Interface contacts:
Residue R61 in chain A interacts with residue V115 in chain B (closest heavy-atom distance 3.7 Å).
Residue H83 in chain A interacts with residue L144 in chain B (closest heavy-atom distance 4.0 Å).
Residue N56 in chain A is in contact with residue K114 in chain B (closest heavy-atom distance 3.7 Å).
Residue D53 in chain A is in contact with residue F110 in chain B (closest heavy-atom distance 3.2 Å).
Residue D53 in chain A contacts residue K114 in chain B (closest heavy-atom distance 3.3 Å).
Residue P165 in chain A is in contact with residue E168 in chain B (closest heavy-atom distance 3.8 Å).
Residue R167 in chain A contacts residue R77 in chain B (closest heavy-atom distance 3.5 Å).
Residue K52 in chain A contacts residue S122 in chain B (closest heavy-atom distance 4.1 Å).
Residue R57 in chain A is in contact with residue Y86 in chain B (closest heavy-atom distance 4.0 Å).
Residue A159 in chain A contacts residue V115 in chain B (closest heavy-atom distance 4.4 Å).
Residue K160 in chain A interacts with residue D116 in chain B (closest heavy-atom distance 3.3 Å).
Residue I55 in chain A is in contact with residue E147 in chain B (closest heavy-atom distance 3.3 Å).
Residue H83 in chain A contacts residue L148 in chain B (closest heavy-atom distance 4.3 Å).
Residue K64 in chain A contacts residue L158 in chain B (closest heavy-atom distance 3.4 Å).
Residue R61 in chain A contacts residue V160 in chain B (closest heavy-atom distance 3.7 Å).
Residue R57 in chain A contacts residue V115 in chain B (closest heavy-atom distance 3.1 Å).
Residue R57 in chain A interacts with residue A112 in chain B (closest heavy-atom distance 3.2 Å).
Residue D53 in chain A contacts residue S122 in chain B (closest heavy-atom distance 3.4 Å).
Residue K64 in chain A is in contact with residue L154 in chain B (closest heavy-atom distance 3.4 Å).
Residue R167 in chain A is in contact with residue S78 in chain B (closest heavy-atom distance 2.3 Å).
Residue K160 in chain A contacts residue V115 in chain B (closest heavy-atom distance 3.3 Å).
Residue Y169 in chain A interacts with residue E117 in chain B (closest heavy-atom distance 3.3 Å).
Residue K84 in chain A interacts with residue L144 in chain B (closest heavy-atom distance 3.7 Å).
Residue P165 in chain A interacts with residue R165 in chain B (closest heavy-atom distance 3.3 Å).
Residue E68 in chain A interacts with residue H157 in chain B (closest heavy-atom distance 3.2 Å).
Residue S164 in chain A contacts residue R165 in chain B (closest heavy-atom distance 4.4 Å).
Residue K160 in chain A contacts residue R165 in chain B (closest heavy-atom distance 4.2 Å).
Residue R57 in chain A interacts with residue K114 in chain B (closest heavy-atom distance 3.0 Å).
Residue R57 in chain A interacts with residue C113 in chain B (closest heavy-atom distance 3.1 Å).
Residue E50 in chain A contacts residue E141 in chain B (closest heavy-atom distance 3.9 Å).
Residue R136 in chain A contacts residue E117 in chain B (closest heavy-atom distance 3.6 Å).
Residue Y190 in chain A contacts residue E117 in chain B (closest heavy-atom distance 3.7 Å).
Residue H47 in chain A is in contact with residue L144 in chain B (closest heavy-atom distance 3.8 Å).
Residue L158 in chain A is in contact with residue E117 in chain B (closest heavy-atom distance 4.3 Å).
Residue L60 in chain A is in contact with residue I151 in chain B (closest heavy-atom distance 4.1 Å).
Residue A51 in chain A interacts with residue S122 in chain B (closest heavy-atom distance 3.7 Å).
Residue E68 in chain A interacts with residue I159 in chain B (closest heavy-atom distance 4.0 Å).
Residue A51 in chain A interacts with residue E137 in chain B (closest heavy-atom distance 3.4 Å).
Residue Y169 in chain A interacts with residue R165 in chain B (closest heavy-atom distance 3.0 Å).
Residue A51 in chain A is in contact with residue L140 in chain B (closest heavy-atom distance 3.7 Å).
Residue R57 in chain A is in contact with residue L111 in chain B (closest heavy-atom distance 3.2 Å).
Residue K52 in chain A interacts with residue L140 in chain B (closest heavy-atom distance 3.7 Å).
Residue K64 in chain A contacts residue I151 in chain B (closest heavy-atom distance 2.8 Å).
Residue E68 in chain A contacts residue F156 in chain B (closest heavy-atom distance 3.1 Å).
Residue E50 in chain A is in contact with residue E137 in chain B (closest heavy-atom distance 3.0 Å).
Residue R167 in chain A interacts with residue D116 in chain B (closest heavy-atom distance 4.3 Å).
Residue L65 in chain A interacts with residue I159 in chain B (closest heavy-atom distance 3.7 Å).
Residue K64 in chain A is in contact with residue F156 in chain B (closest heavy-atom distance 3.5 Å).
Residue L65 in chain A contacts residue F156 in chain B (closest heavy-atom distance 4.4 Å).
Residue Y169 in chain A is in contact with residue D116 in chain B (closest heavy-atom distance 3.2 Å).
Residue R167 in chain A interacts with residue P76 in chain B (closest heavy-atom distance 3.4 Å).
Residue R61 in chain A interacts with residue L158 in chain B (closest heavy-atom distance 3.0 Å).
Residue R167 in chain A contacts residue R165 in chain B (closest heavy-atom distance 3.4 Å).
Residue A51 in chain A interacts with residue V126 in chain B (closest heavy-atom distance 4.3 Å).
Residue T170 in chain A is in contact with residue E117 in chain B (closest heavy-atom distance 3.8 Å).
Residue E50 in chain A is in contact with residue L140 in chain B (closest heavy-atom distance 3.5 Å).
Residue L65 in chain A is in contact with residue L158 in chain B (closest heavy-atom distance 3.5 Å).
Residue K160 in chain A interacts with residue E117 in chain B (closest heavy-atom distance 3.6 Å).
Residue G82 in chain A contacts residue L148 in chain B (closest heavy-atom distance 3.5 Å).
Residue G163 in chain A is in contact with residue R165 in chain B (closest heavy-atom distance 3.8 Å).

Sequence of chain B:
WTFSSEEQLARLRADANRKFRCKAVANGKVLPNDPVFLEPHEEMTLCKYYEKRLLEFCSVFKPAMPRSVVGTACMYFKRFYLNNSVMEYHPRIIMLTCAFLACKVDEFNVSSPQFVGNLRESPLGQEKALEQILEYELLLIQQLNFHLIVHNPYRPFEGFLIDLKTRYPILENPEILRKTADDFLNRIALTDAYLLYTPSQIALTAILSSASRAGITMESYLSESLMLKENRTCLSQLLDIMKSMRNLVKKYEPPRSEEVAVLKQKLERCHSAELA

This data describes a binding interaction between two proteins.

Sequence of chain A:
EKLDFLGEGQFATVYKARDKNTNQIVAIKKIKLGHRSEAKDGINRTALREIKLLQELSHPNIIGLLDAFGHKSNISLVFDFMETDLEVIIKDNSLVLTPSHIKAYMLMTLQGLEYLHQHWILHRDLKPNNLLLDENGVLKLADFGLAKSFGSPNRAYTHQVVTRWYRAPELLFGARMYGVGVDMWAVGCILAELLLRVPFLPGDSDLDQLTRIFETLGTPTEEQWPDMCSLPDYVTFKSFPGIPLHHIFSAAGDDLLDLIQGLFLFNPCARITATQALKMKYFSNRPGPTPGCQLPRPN